Sequence of protein 1:
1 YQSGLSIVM

Sequence of protein 2:
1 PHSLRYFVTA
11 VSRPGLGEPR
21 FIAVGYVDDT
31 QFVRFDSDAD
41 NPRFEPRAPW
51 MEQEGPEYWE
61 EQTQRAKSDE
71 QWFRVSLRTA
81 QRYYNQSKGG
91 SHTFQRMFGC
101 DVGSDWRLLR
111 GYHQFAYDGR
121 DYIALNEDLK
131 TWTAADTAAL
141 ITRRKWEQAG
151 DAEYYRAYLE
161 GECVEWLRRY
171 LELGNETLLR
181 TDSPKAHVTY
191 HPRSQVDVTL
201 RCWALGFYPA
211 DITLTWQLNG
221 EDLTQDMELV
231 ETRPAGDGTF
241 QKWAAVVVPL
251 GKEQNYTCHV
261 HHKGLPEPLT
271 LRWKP

The following describes two proteins that form a bound complex.

Interface contacts:
Residue F44 in protein 2 is in contact with residue Y1 in protein 1 (closest heavy-atom distance 4.1 Å).
Residue Y122 in protein 2 is in contact with residue M9 in protein 1 (closest heavy-atom distance 3.5 Å).
Residue V75 in protein 2 is in contact with residue I7 in protein 1 (closest heavy-atom distance 3.7 Å).
Residue S76 in protein 2 interacts with residue V8 in protein 1 (closest heavy-atom distance 3.4 Å).
Residue F98 in protein 2 contacts residue Y1 in protein 1 (closest heavy-atom distance 3.5 Å).
Residue Y154 in protein 2 interacts with residue Q2 in protein 1 (closest heavy-atom distance 2.6 Å).
Residue F98 in protein 2 interacts with residue Q2 in protein 1 (closest heavy-atom distance 3.7 Å).
Residue Y158 in protein 2 contacts residue Y1 in protein 1 (closest heavy-atom distance 3.5 Å).
Residue V8 in protein 2 contacts residue Y1 in protein 1 (closest heavy-atom distance 3.3 Å).
Residue Y83 in protein 2 contacts residue M9 in protein 1 (closest heavy-atom distance 3.4 Å).
Residue F21 in protein 2 interacts with residue Y1 in protein 1 (closest heavy-atom distance 3.9 Å).
Residue W72 in protein 2 contacts residue G4 in protein 1 (closest heavy-atom distance 3.3 Å).
Residue Q62 in protein 2 interacts with residue Y1 in protein 1 (closest heavy-atom distance 3.4 Å).
Residue R65 in protein 2 contacts residue Q2 in protein 1 (closest heavy-atom distance 4.4 Å).
Residue A149 in protein 2 interacts with residue S6 in protein 1 (closest heavy-atom distance 3.5 Å).
Residue W146 in protein 2 contacts residue I7 in protein 1 (closest heavy-atom distance 3.0 Å).
Residue F94 in protein 2 is in contact with residue V8 in protein 1 (closest heavy-atom distance 3.7 Å).
Residue E162 in protein 2 interacts with residue Y1 in protein 1 (closest heavy-atom distance 4.3 Å).
Residue W72 in protein 2 interacts with residue L5 in protein 1 (closest heavy-atom distance 3.3 Å).
Residue I141 in protein 2 interacts with residue M9 in protein 1 (closest heavy-atom distance 4.2 Å).
Residue R65 in protein 2 contacts residue S3 in protein 1 (closest heavy-atom distance 2.5 Å).
Residue W72 in protein 2 is in contact with residue S6 in protein 1 (closest heavy-atom distance 2.7 Å).
Residue W146 in protein 2 is in contact with residue S6 in protein 1 (closest heavy-atom distance 3.5 Å).
Residue K145 in protein 2 is in contact with residue V8 in protein 1 (closest heavy-atom distance 4.2 Å).
Residue Y154 in protein 2 interacts with residue G4 in protein 1 (closest heavy-atom distance 4.2 Å).
Residue A138 in protein 2 contacts residue M9 in protein 1 (closest heavy-atom distance 3.5 Å).
Residue A23 in protein 2 contacts residue Y1 in protein 1 (closest heavy-atom distance 4.2 Å).
Residue D69 in protein 2 interacts with residue G4 in protein 1 (closest heavy-atom distance 3.1 Å).
Residue Y155 in protein 2 interacts with residue G4 in protein 1 (closest heavy-atom distance 3.2 Å).
Residue W146 in protein 2 interacts with residue V8 in protein 1 (closest heavy-atom distance 4.2 Å).
Residue T79 in protein 2 contacts residue M9 in protein 1 (closest heavy-atom distance 3.4 Å).
Residue K145 in protein 2 contacts residue I7 in protein 1 (closest heavy-atom distance 3.6 Å).
Residue W72 in protein 2 contacts residue I7 in protein 1 (closest heavy-atom distance 3.8 Å).
Residue S76 in protein 2 is in contact with residue I7 in protein 1 (closest heavy-atom distance 3.2 Å).
Residue R96 in protein 2 contacts residue Q2 in protein 1 (closest heavy-atom distance 2.9 Å).
Residue A66 in protein 2 interacts with residue Y1 in protein 1 (closest heavy-atom distance 4.5 Å).
Residue T142 in protein 2 interacts with residue V8 in protein 1 (closest heavy-atom distance 2.5 Å).
Residue Y122 in protein 2 is in contact with residue V8 in protein 1 (closest heavy-atom distance 4.4 Å).
Residue R65 in protein 2 contacts residue Y1 in protein 1 (closest heavy-atom distance 2.5 Å).
Residue R96 in protein 2 interacts with residue Y1 in protein 1 (closest heavy-atom distance 3.9 Å).
Residue W72 in protein 2 is in contact with residue V8 in protein 1 (closest heavy-atom distance 3.9 Å).
Residue D151 in protein 2 is in contact with residue L5 in protein 1 (closest heavy-atom distance 3.8 Å).
Residue K145 in protein 2 contacts residue S6 in protein 1 (closest heavy-atom distance 4.3 Å).
Residue Y154 in protein 2 contacts residue S3 in protein 1 (closest heavy-atom distance 2.3 Å).
Residue Y155 in protein 2 interacts with residue Q2 in protein 1 (closest heavy-atom distance 3.1 Å).
Residue Y155 in protein 2 contacts residue S3 in protein 1 (closest heavy-atom distance 3.9 Å).
Residue T79 in protein 2 contacts residue I7 in protein 1 (closest heavy-atom distance 3.8 Å).
Residue T79 in protein 2 contacts residue V8 in protein 1 (closest heavy-atom distance 3.7 Å).
Residue S68 in protein 2 is in contact with residue S3 in protein 1 (closest heavy-atom distance 3.4 Å).
Residue D69 in protein 2 is in contact with residue S3 in protein 1 (closest heavy-atom distance 3.5 Å).
Residue D69 in protein 2 contacts residue Y1 in protein 1 (closest heavy-atom distance 2.6 Å).
Residue D151 in protein 2 interacts with residue S6 in protein 1 (closest heavy-atom distance 2.7 Å).
Residue R96 in protein 2 contacts residue S3 in protein 1 (closest heavy-atom distance 4.3 Å).
Residue Y6 in protein 2 is in contact with residue Y1 in protein 1 (closest heavy-atom distance 3.6 Å).
Residue R96 in protein 2 is in contact with residue G4 in protein 1 (closest heavy-atom distance 4.0 Å).
Residue K145 in protein 2 interacts with residue M9 in protein 1 (closest heavy-atom distance 2.7 Å).
Residue T142 in protein 2 is in contact with residue M9 in protein 1 (closest heavy-atom distance 4.0 Å).
Residue Y155 in protein 2 is in contact with residue L5 in protein 1 (closest heavy-atom distance 3.2 Å).
Residue Y154 in protein 2 is in contact with residue L5 in protein 1 (closest heavy-atom distance 3.9 Å).
Residue Y158 in protein 2 is in contact with residue Q2 in protein 1 (closest heavy-atom distance 3.3 Å).